Sequence of the first protein:
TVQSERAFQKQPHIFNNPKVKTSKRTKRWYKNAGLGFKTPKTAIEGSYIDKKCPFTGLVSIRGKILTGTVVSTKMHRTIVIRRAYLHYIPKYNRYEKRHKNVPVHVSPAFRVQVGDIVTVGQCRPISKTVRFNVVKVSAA

Sequence of the second protein:
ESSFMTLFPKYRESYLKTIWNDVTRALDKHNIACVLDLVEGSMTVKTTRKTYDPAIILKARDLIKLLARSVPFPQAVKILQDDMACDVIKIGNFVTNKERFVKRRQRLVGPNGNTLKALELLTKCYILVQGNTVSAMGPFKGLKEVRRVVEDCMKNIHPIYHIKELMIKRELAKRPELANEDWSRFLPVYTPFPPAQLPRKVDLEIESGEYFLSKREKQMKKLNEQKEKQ

Interface contacts:
Residue M278 in the second protein contacts residue V119 in the first protein (closest heavy-atom distance 5.0 Å).
Residue L281 in the second protein interacts with residue V76 in the first protein (closest heavy-atom distance 3.8 Å).
Residue R274 in the second protein contacts residue A145 in the first protein (closest heavy-atom distance 3.5 Å).

These two protein chains interact to form a complex.